The following describes two proteins that form a bound complex.

Sequence of chain B:
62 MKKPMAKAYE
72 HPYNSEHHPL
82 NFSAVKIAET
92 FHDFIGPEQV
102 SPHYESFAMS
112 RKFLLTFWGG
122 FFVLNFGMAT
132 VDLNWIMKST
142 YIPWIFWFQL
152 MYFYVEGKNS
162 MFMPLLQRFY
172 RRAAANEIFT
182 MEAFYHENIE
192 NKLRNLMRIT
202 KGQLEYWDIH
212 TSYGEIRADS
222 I

Contacts between the two chains:
Residue F122 in chain A interacts with residue I146 in chain B (closest heavy-atom distance 4.2 Å).
Residue M138 in chain A interacts with residue M129 in chain B (closest heavy-atom distance 4.1 Å).
Residue M129 in chain A contacts residue M138 in chain B (closest heavy-atom distance 4.0 Å).
Residue M152 in chain A contacts residue F114 in chain B (closest heavy-atom distance 4.0 Å).
Residue W145 in chain A contacts residue L125 in chain B (closest heavy-atom distance 3.8 Å).
Residue M129 in chain A interacts with residue Y142 in chain B (closest heavy-atom distance 3.6 Å).
Residue F114 in chain A contacts residue Y153 in chain B (closest heavy-atom distance 3.6 Å).
Residue F122 in chain A is in contact with residue W145 in chain B (closest heavy-atom distance 3.7 Å).
Residue Y153 in chain A interacts with residue R112 in chain B (closest heavy-atom distance 4.2 Å).
Residue K139 in chain A interacts with residue M129 in chain B (closest heavy-atom distance 3.4 Å).
Residue Y142 in chain A is in contact with residue M129 in chain B (closest heavy-atom distance 3.7 Å).
Residue L125 in chain A is in contact with residue T141 in chain B (closest heavy-atom distance 4.0 Å).
Residue E157 in chain A is in contact with residue K113 in chain B (closest heavy-atom distance 4.0 Å).
Residue R112 in chain A interacts with residue E157 in chain B (closest heavy-atom distance 3.0 Å).
Residue T117 in chain A interacts with residue W145 in chain B (closest heavy-atom distance 3.3 Å).
Residue F149 in chain A contacts residue F118 in chain B (closest heavy-atom distance 3.6 Å).
Residue F149 in chain A interacts with residue F114 in chain B (closest heavy-atom distance 3.3 Å).
Residue M129 in chain A interacts with residue K139 in chain B (closest heavy-atom distance 3.4 Å).
Residue Y142 in chain A is in contact with residue L125 in chain B (closest heavy-atom distance 4.1 Å).
Residue S161 in chain A contacts residue R112 in chain B (closest heavy-atom distance 4.2 Å).
Residue N135 in chain A is in contact with residue T131 in chain B (closest heavy-atom distance 3.0 Å).
Residue G128 in chain A contacts residue M138 in chain B (closest heavy-atom distance 3.7 Å).
Residue F122 in chain A is in contact with residue Y142 in chain B (closest heavy-atom distance 3.9 Å).
Residue M129 in chain A contacts residue N135 in chain B (closest heavy-atom distance 3.3 Å).
Residue M138 in chain A is in contact with residue L125 in chain B (closest heavy-atom distance 3.6 Å).
Residue R112 in chain A is in contact with residue Y153 in chain B (closest heavy-atom distance 4.0 Å).
Residue W145 in chain A interacts with residue F118 in chain B (closest heavy-atom distance 3.2 Å).
Residue G128 in chain A is in contact with residue N135 in chain B (closest heavy-atom distance 2.6 Å).
Residue W145 in chain A interacts with residue F122 in chain B (closest heavy-atom distance 3.8 Å).
Residue V132 in chain A is in contact with residue N135 in chain B (closest heavy-atom distance 3.8 Å).
Residue F118 in chain A is in contact with residue W145 in chain B (closest heavy-atom distance 3.1 Å).
Residue I146 in chain A is in contact with residue F118 in chain B (closest heavy-atom distance 3.7 Å).
Residue L115 in chain A contacts residue E157 in chain B (closest heavy-atom distance 2.7 Å).
Residue F114 in chain A contacts residue F149 in chain B (closest heavy-atom distance 3.3 Å).
Residue E157 in chain A contacts residue F114 in chain B (closest heavy-atom distance 3.1 Å).
Residue F114 in chain A contacts residue M152 in chain B (closest heavy-atom distance 4.0 Å).
Residue N135 in chain A is in contact with residue G128 in chain B (closest heavy-atom distance 2.4 Å).
Residue E157 in chain A interacts with residue L115 in chain B (closest heavy-atom distance 2.8 Å).
Residue F118 in chain A interacts with residue I146 in chain B (closest heavy-atom distance 3.6 Å).
Residue L125 in chain A contacts residue M138 in chain B (closest heavy-atom distance 3.5 Å).
Residue L134 in chain A is in contact with residue L134 in chain B (closest heavy-atom distance 3.6 Å).
Residue E157 in chain A interacts with residue S111 in chain B (closest heavy-atom distance 3.8 Å).
Residue V156 in chain A interacts with residue F114 in chain B (closest heavy-atom distance 3.5 Å).
Residue L125 in chain A is in contact with residue Y142 in chain B (closest heavy-atom distance 4.1 Å).
Residue F114 in chain A contacts residue E157 in chain B (closest heavy-atom distance 3.2 Å).
Residue T141 in chain A interacts with residue L125 in chain B (closest heavy-atom distance 4.1 Å).
Residue M138 in chain A contacts residue G128 in chain B (closest heavy-atom distance 3.7 Å).
Residue S111 in chain A contacts residue E157 in chain B (closest heavy-atom distance 3.7 Å).
Residue N135 in chain A is in contact with residue M129 in chain B (closest heavy-atom distance 3.1 Å).
Residue F118 in chain A contacts residue F149 in chain B (closest heavy-atom distance 3.6 Å).
Residue T131 in chain A is in contact with residue N135 in chain B (closest heavy-atom distance 3.3 Å).
Residue L125 in chain A contacts residue W145 in chain B (closest heavy-atom distance 3.8 Å).
Residue W145 in chain A is in contact with residue G121 in chain B (closest heavy-atom distance 3.6 Å).
Residue N135 in chain A is in contact with residue V132 in chain B (closest heavy-atom distance 3.7 Å).
Residue Y153 in chain A contacts residue F114 in chain B (closest heavy-atom distance 3.6 Å).
Residue E157 in chain A contacts residue R112 in chain B (closest heavy-atom distance 3.2 Å).
Residue F114 in chain A contacts residue V156 in chain B (closest heavy-atom distance 3.6 Å).
Residue Y142 in chain A contacts residue F122 in chain B (closest heavy-atom distance 4.0 Å).
Residue G121 in chain A interacts with residue W145 in chain B (closest heavy-atom distance 3.6 Å).
Residue W145 in chain A contacts residue T117 in chain B (closest heavy-atom distance 3.3 Å).

Sequence of chain A:
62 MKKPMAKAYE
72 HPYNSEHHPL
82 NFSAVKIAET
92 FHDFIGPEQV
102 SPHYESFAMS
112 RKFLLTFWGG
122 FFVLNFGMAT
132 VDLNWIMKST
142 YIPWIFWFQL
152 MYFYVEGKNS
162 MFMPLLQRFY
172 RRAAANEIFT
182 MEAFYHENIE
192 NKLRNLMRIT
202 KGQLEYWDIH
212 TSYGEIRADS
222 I